Contacts between the two chains:
Residue G166 in the first protein contacts residue V193 in the second protein (closest heavy-atom distance 4.8 Å).
Residue S144 in the first protein interacts with residue L204 in the second protein (closest heavy-atom distance 4.5 Å).
Residue L191 in the first protein interacts with residue A173 in the second protein (closest heavy-atom distance 4.7 Å).
Residue K145 in the first protein interacts with residue K207 in the second protein (closest heavy-atom distance 4.4 Å).
Residue G165 in the first protein contacts residue F189 in the second protein (closest heavy-atom distance 4.9 Å).

Sequence of the second protein:
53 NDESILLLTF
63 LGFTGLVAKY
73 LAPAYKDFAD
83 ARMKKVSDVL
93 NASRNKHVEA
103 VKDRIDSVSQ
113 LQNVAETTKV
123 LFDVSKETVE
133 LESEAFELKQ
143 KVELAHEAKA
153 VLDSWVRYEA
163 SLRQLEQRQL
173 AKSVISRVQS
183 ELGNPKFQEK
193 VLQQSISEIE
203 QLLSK

These two protein chains interact to form a complex.

Sequence of the first protein:
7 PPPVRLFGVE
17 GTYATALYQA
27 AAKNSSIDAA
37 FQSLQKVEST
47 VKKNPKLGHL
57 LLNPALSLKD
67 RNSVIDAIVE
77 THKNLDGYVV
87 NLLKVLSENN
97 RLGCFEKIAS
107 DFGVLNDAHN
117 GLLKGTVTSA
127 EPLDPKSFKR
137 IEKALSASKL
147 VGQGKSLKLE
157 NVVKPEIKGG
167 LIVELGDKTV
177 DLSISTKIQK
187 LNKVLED